Sequence of protein 1:
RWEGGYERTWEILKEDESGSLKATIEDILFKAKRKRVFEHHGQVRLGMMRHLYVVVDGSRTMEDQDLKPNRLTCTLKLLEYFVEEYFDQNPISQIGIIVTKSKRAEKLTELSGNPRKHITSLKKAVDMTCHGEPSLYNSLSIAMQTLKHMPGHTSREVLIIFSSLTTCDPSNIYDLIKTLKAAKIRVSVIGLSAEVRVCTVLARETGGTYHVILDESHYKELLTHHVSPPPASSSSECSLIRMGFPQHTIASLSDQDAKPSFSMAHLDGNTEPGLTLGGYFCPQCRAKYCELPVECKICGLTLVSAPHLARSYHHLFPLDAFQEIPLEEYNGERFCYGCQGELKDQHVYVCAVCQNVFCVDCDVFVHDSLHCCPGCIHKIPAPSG

Sequence of protein 2:
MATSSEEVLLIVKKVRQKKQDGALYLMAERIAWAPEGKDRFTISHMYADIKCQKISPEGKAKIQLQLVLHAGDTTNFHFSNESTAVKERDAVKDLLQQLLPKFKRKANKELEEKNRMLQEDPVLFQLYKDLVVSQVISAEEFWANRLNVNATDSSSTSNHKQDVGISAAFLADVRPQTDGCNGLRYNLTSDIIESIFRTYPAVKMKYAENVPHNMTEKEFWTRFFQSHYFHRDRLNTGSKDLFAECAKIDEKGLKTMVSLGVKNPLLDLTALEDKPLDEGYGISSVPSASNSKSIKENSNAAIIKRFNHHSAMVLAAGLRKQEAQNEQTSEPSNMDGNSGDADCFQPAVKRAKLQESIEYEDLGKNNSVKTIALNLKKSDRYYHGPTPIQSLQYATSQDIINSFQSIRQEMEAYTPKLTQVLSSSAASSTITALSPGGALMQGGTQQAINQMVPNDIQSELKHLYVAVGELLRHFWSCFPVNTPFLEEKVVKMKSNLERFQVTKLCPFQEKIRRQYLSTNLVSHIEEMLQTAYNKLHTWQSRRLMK

Residue-level contacts at the interface:
Residue S155 in protein 2 is in contact with residue Q154 in protein 1 (closest heavy-atom distance 3.1 Å).
Residue Q530 in protein 2 is in contact with residue R295 in protein 1 (closest heavy-atom distance 3.4 Å).
Residue N520 in protein 2 contacts residue P269 in protein 1 (closest heavy-atom distance 3.5 Å).
Residue N326 in protein 2 contacts residue Y183 in protein 1 (closest heavy-atom distance 3.4 Å).
Residue Q162 in protein 2 is in contact with residue K112 in protein 1 (closest heavy-atom distance 3.5 Å).
Residue K462 in protein 2 is in contact with residue A274 in protein 1 (closest heavy-atom distance 2.4 Å).
Residue A172 in protein 2 is in contact with residue E142 in protein 1 (closest heavy-atom distance 3.3 Å).
Residue K462 in protein 2 is in contact with residue N279 in protein 1 (closest heavy-atom distance 3.5 Å).
Residue S167 in protein 2 contacts residue P179 in protein 1 (closest heavy-atom distance 3.0 Å).
Residue T152 in protein 2 contacts residue T155 in protein 1 (closest heavy-atom distance 3.3 Å).
Residue G443 in protein 2 is in contact with residue A267 in protein 1 (closest heavy-atom distance 3.3 Å).
Residue K462 in protein 2 is in contact with residue L276 in protein 1 (closest heavy-atom distance 2.4 Å).
Residue A439 in protein 2 contacts residue A267 in protein 1 (closest heavy-atom distance 3.3 Å).
Residue S477 in protein 2 is in contact with residue R251 in protein 1 (closest heavy-atom distance 2.6 Å).
Residue D163 in protein 2 is in contact with residue K112 in protein 1 (closest heavy-atom distance 3.5 Å).
Residue G444 in protein 2 contacts residue D266 in protein 1 (closest heavy-atom distance 3.5 Å).
Residue S156 in protein 2 contacts residue I151 in protein 1 (closest heavy-atom distance 3.3 Å).
Residue E527 in protein 2 is in contact with residue R295 in protein 1 (closest heavy-atom distance 3.1 Å).
Residue E331 in protein 2 interacts with residue R213 in protein 1 (closest heavy-atom distance 3.3 Å).
Residue A169 in protein 2 interacts with residue P143 in protein 1 (closest heavy-atom distance 3.3 Å).
Residue R473 in protein 2 contacts residue Q293 in protein 1 (closest heavy-atom distance 2.8 Å).
Residue D173 in protein 2 is in contact with residue K112 in protein 1 (closest heavy-atom distance 3.0 Å).
Residue I166 in protein 2 interacts with residue P179 in protein 1 (closest heavy-atom distance 3.2 Å).
Residue A348 in protein 2 interacts with residue G51 in protein 1 (closest heavy-atom distance 3.5 Å).
Residue M528 in protein 2 contacts residue D277 in protein 1 (closest heavy-atom distance 3.3 Å).
Residue E470 in protein 2 contacts residue I307 in protein 1 (closest heavy-atom distance 3.3 Å).
Residue D153 in protein 2 is in contact with residue I151 in protein 1 (closest heavy-atom distance 3.5 Å).
Residue G165 in protein 2 contacts residue P179 in protein 1 (closest heavy-atom distance 3.5 Å).
Residue E470 in protein 2 interacts with residue C308 in protein 1 (closest heavy-atom distance 3.2 Å).
Residue L521 in protein 2 contacts residue H275 in protein 1 (closest heavy-atom distance 3.0 Å).
Residue H160 in protein 2 interacts with residue K112 in protein 1 (closest heavy-atom distance 3.4 Å).
Residue A169 in protein 2 is in contact with residue K112 in protein 1 (closest heavy-atom distance 3.3 Å).
Residue T531 in protein 2 contacts residue C294 in protein 1 (closest heavy-atom distance 3.3 Å).
Residue I525 in protein 2 is in contact with residue H275 in protein 1 (closest heavy-atom distance 3.5 Å).
Residue V149 in protein 2 interacts with residue E119 in protein 1 (closest heavy-atom distance 3.3 Å).
Residue P347 in protein 2 is in contact with residue P240 in protein 1 (closest heavy-atom distance 3.3 Å).
Residue E527 in protein 2 interacts with residue K297 in protein 1 (closest heavy-atom distance 2.4 Å).
Residue N450 in protein 2 interacts with residue M273 in protein 1 (closest heavy-atom distance 3.4 Å).
Residue T531 in protein 2 contacts residue Q293 in protein 1 (closest heavy-atom distance 3.3 Å).
Residue M441 in protein 2 interacts with residue D266 in protein 1 (closest heavy-atom distance 3.2 Å).
Residue H160 in protein 2 interacts with residue N147 in protein 1 (closest heavy-atom distance 3.2 Å).
Residue F170 in protein 2 is in contact with residue K112 in protein 1 (closest heavy-atom distance 3.3 Å).
Residue H524 in protein 2 is in contact with residue H275 in protein 1 (closest heavy-atom distance 3.4 Å).
Residue T157 in protein 2 is in contact with residue R113 in protein 1 (closest heavy-atom distance 3.5 Å).
Residue A348 in protein 2 is in contact with residue A241 in protein 1 (closest heavy-atom distance 3.5 Å).
Residue R473 in protein 2 is in contact with residue C294 in protein 1 (closest heavy-atom distance 2.8 Å).
Residue R351 in protein 2 is in contact with residue S242 in protein 1 (closest heavy-atom distance 3.0 Å).
Residue D153 in protein 2 contacts residue K116 in protein 1 (closest heavy-atom distance 3.4 Å).
Residue V466 in protein 2 is in contact with residue K306 in protein 1 (closest heavy-atom distance 2.9 Å).
Residue H524 in protein 2 contacts residue P269 in protein 1 (closest heavy-atom distance 3.5 Å).
Residue M528 in protein 2 interacts with residue R295 in protein 1 (closest heavy-atom distance 3.4 Å).
Residue V164 in protein 2 is in contact with residue S180 in protein 1 (closest heavy-atom distance 3.6 Å).
Residue G443 in protein 2 interacts with residue D266 in protein 1 (closest heavy-atom distance 3.3 Å).
Residue A352 in protein 2 contacts residue F326 in protein 1 (closest heavy-atom distance 3.2 Å).
Residue A348 in protein 2 contacts residue V53 in protein 1 (closest heavy-atom distance 3.4 Å).
Residue K321 in protein 2 interacts with residue S180 in protein 1 (closest heavy-atom distance 2.4 Å).
Residue E356 in protein 2 contacts residue F326 in protein 1 (closest heavy-atom distance 3.4 Å).
Residue L440 in protein 2 is in contact with residue D264 in protein 1 (closest heavy-atom distance 3.4 Å).
Residue A168 in protein 2 contacts residue D178 in protein 1 (closest heavy-atom distance 3.4 Å).
Residue G469 in protein 2 contacts residue I307 in protein 1 (closest heavy-atom distance 3.5 Å).

The following describes two proteins that form a bound complex.